Sequence of chain A:
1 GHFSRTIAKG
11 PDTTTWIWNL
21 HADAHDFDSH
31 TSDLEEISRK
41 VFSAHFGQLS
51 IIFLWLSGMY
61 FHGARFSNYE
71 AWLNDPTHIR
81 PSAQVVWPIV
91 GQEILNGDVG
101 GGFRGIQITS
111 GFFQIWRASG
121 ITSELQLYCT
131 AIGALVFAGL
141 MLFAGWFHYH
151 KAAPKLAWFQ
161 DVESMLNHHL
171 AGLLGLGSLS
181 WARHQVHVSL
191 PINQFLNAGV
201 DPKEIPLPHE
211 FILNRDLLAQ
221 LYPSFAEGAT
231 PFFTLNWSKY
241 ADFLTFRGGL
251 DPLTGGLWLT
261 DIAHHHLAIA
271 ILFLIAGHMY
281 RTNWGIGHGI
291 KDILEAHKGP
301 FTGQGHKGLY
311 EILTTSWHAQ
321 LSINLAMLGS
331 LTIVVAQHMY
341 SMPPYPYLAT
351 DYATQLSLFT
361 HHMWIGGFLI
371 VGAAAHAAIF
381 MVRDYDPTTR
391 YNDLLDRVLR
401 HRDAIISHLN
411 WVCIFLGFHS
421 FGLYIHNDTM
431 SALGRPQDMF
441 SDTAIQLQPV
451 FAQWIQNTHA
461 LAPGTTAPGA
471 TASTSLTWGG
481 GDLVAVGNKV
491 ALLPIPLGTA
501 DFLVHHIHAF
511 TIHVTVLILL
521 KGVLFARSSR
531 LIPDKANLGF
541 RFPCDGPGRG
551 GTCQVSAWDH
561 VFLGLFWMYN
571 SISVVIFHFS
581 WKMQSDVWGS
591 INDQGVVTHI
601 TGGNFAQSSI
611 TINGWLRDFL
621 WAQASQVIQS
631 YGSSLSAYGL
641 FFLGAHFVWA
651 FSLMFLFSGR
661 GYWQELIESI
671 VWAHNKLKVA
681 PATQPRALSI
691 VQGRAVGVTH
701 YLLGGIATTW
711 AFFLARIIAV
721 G

Sequence of chain B:
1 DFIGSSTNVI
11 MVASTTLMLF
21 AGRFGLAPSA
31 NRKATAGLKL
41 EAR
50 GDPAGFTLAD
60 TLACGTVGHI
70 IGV

These two protein chains interact to form a complex.

Contacts between the two chains:
Residue G285 in chain A interacts with residue R43 in chain B (closest heavy-atom distance 3.4 Å).
Residue T234 in chain A is in contact with residue N8 in chain B (closest heavy-atom distance 5.0 Å).
Residue F233 in chain A interacts with residue V12 in chain B (closest heavy-atom distance 4.2 Å).
Residue I286 in chain A is in contact with residue R43 in chain B (closest heavy-atom distance 3.6 Å).
Residue T234 in chain A interacts with residue V12 in chain B (closest heavy-atom distance 4.4 Å).
Residue F233 in chain A is in contact with residue N8 in chain B (closest heavy-atom distance 4.8 Å).
Residue L235 in chain A contacts residue T15 in chain B (closest heavy-atom distance 4.6 Å).
Residue L235 in chain A is in contact with residue V12 in chain B (closest heavy-atom distance 3.6 Å).
Residue I286 in chain A interacts with residue L57 in chain B (closest heavy-atom distance 3.8 Å).
Residue I275 in chain A contacts residue L61 in chain B (closest heavy-atom distance 4.9 Å).
Residue L235 in chain A is in contact with residue C63 in chain B (closest heavy-atom distance 3.7 Å).
Residue W237 in chain A contacts residue G67 in chain B (closest heavy-atom distance 4.8 Å).
Residue W237 in chain A is in contact with residue C63 in chain B (closest heavy-atom distance 3.8 Å).